Residue-level contacts at the interface:
Residue N4 in chain A interacts with residue N4 in chain B (closest heavy-atom distance 3.6 Å).
Residue N4 in chain A is in contact with residue T3 in chain B (closest heavy-atom distance 3.0 Å).
Residue D8 in chain A is in contact with residue S1 in chain B (closest heavy-atom distance 4.0 Å).
Residue R33 in chain A contacts residue D8 in chain B (closest heavy-atom distance 3.4 Å).
Residue D9 in chain A contacts residue S1 in chain B (closest heavy-atom distance 3.4 Å).
Residue I5 in chain A interacts with residue S1 in chain B (closest heavy-atom distance 3.5 Å).
Residue L11 in chain A is in contact with residue G37 in chain B (closest heavy-atom distance 3.1 Å).
Residue I5 in chain A contacts residue I7 in chain B (closest heavy-atom distance 3.4 Å).
Residue V15 in chain A interacts with residue V36 in chain B (closest heavy-atom distance 3.7 Å).
Residue V15 in chain A contacts residue L32 in chain B (closest heavy-atom distance 3.9 Å).
Residue N4 in chain A interacts with residue R2 in chain B (closest heavy-atom distance 3.7 Å).
Residue L35 in chain A interacts with residue F19 in chain B (closest heavy-atom distance 3.5 Å).
Residue I5 in chain A is in contact with residue V28 in chain B (closest heavy-atom distance 3.9 Å).
Residue L32 in chain A interacts with residue A27 in chain B (closest heavy-atom distance 3.7 Å).
Residue D6 in chain A contacts residue S1 in chain B (closest heavy-atom distance 3.3 Å).
Residue L30 in chain A interacts with residue L35 in chain B (closest heavy-atom distance 3.9 Å).
Residue R25 in chain A interacts with residue D6 in chain B (closest heavy-atom distance 3.3 Å).
Residue S1 in chain A contacts residue I7 in chain B (closest heavy-atom distance 3.0 Å).
Residue L35 in chain A contacts residue V15 in chain B (closest heavy-atom distance 3.9 Å).
Residue I7 in chain A is in contact with residue L32 in chain B (closest heavy-atom distance 3.9 Å).
Residue E14 in chain A is in contact with residue V36 in chain B (closest heavy-atom distance 3.5 Å).
Residue R25 in chain A contacts residue I5 in chain B (closest heavy-atom distance 3.7 Å).
Residue V36 in chain A contacts residue L11 in chain B (closest heavy-atom distance 4.0 Å).
Residue V28 in chain A is in contact with residue I5 in chain B (closest heavy-atom distance 4.0 Å).
Residue L32 in chain A contacts residue L11 in chain B (closest heavy-atom distance 3.4 Å).
Residue D29 in chain A interacts with residue L11 in chain B (closest heavy-atom distance 3.6 Å).
Residue L35 in chain A is in contact with residue A27 in chain B (closest heavy-atom distance 3.9 Å).
Residue L11 in chain A contacts residue P39 in chain B (closest heavy-atom distance 4.0 Å).
Residue R33 in chain A is in contact with residue L11 in chain B (closest heavy-atom distance 3.5 Å).
Residue R2 in chain A contacts residue D6 in chain B (closest heavy-atom distance 3.8 Å).
Residue I7 in chain A is in contact with residue S1 in chain B (closest heavy-atom distance 2.9 Å).
Residue R2 in chain A interacts with residue I5 in chain B (closest heavy-atom distance 3.9 Å).
Residue R34 in chain A interacts with residue L35 in chain B (closest heavy-atom distance 3.3 Å).
Residue I7 in chain A is in contact with residue I5 in chain B (closest heavy-atom distance 3.3 Å).
Residue I7 in chain A contacts residue T3 in chain B (closest heavy-atom distance 3.8 Å).
Residue V36 in chain A is in contact with residue V15 in chain B (closest heavy-atom distance 3.6 Å).
Residue V36 in chain A is in contact with residue E14 in chain B (closest heavy-atom distance 3.7 Å).
Residue I5 in chain A contacts residue T3 in chain B (closest heavy-atom distance 3.2 Å).
Residue L35 in chain A is in contact with residue A31 in chain B (closest heavy-atom distance 3.4 Å).
Residue T3 in chain A contacts residue T3 in chain B (closest heavy-atom distance 3.5 Å).
Residue T3 in chain A contacts residue I5 in chain B (closest heavy-atom distance 3.0 Å).
Residue L32 in chain A interacts with residue V15 in chain B (closest heavy-atom distance 3.9 Å).
Residue L35 in chain A is in contact with residue R34 in chain B (closest heavy-atom distance 3.6 Å).
Residue A31 in chain A interacts with residue A31 in chain B (closest heavy-atom distance 3.6 Å).
Residue V36 in chain A interacts with residue R18 in chain B (closest heavy-atom distance 3.0 Å).
Residue D6 in chain A interacts with residue R2 in chain B (closest heavy-atom distance 3.2 Å).
Residue S1 in chain A is in contact with residue I5 in chain B (closest heavy-atom distance 3.8 Å).
Residue L35 in chain A interacts with residue L30 in chain B (closest heavy-atom distance 4.0 Å).
Residue R25 in chain A contacts residue N4 in chain B (closest heavy-atom distance 3.9 Å).
Residue L11 in chain A contacts residue V36 in chain B (closest heavy-atom distance 3.8 Å).
Residue T3 in chain A is in contact with residue N4 in chain B (closest heavy-atom distance 3.8 Å).
Residue L32 in chain A contacts residue I7 in chain B (closest heavy-atom distance 3.9 Å).
Residue L32 in chain A interacts with residue A31 in chain B (closest heavy-atom distance 3.9 Å).
Residue S1 in chain A contacts residue D9 in chain B (closest heavy-atom distance 2.7 Å).
Residue A31 in chain A interacts with residue L32 in chain B (closest heavy-atom distance 3.9 Å).
Residue S1 in chain A contacts residue D6 in chain B (closest heavy-atom distance 2.7 Å).
Residue F19 in chain A interacts with residue L35 in chain B (closest heavy-atom distance 3.7 Å).
Residue R2 in chain A is in contact with residue N4 in chain B (closest heavy-atom distance 3.5 Å).
Residue D6 in chain A interacts with residue R25 in chain B (closest heavy-atom distance 3.4 Å).
Residue R18 in chain A is in contact with residue L35 in chain B (closest heavy-atom distance 3.0 Å).

Sequence of chain B:
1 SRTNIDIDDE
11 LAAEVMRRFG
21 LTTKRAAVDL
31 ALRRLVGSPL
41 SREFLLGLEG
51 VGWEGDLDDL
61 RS

Sequence of chain A:
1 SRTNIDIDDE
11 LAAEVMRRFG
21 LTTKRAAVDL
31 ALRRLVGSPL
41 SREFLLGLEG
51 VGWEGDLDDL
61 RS

These two protein chains interact to form a complex.